Interface contacts:
Residue Y9 in protein 2 interacts with residue S2 in protein 1 (closest heavy-atom distance 4.2 Å).
Residue W147 in protein 2 interacts with residue S9 in protein 1 (closest heavy-atom distance 2.9 Å).
Residue I142 in protein 2 contacts residue W10 in protein 1 (closest heavy-atom distance 4.8 Å).
Residue N66 in protein 2 interacts with residue S2 in protein 1 (closest heavy-atom distance 2.9 Å).
Residue A117 in protein 2 is in contact with residue W10 in protein 1 (closest heavy-atom distance 3.9 Å).
Residue K146 in protein 2 is in contact with residue W10 in protein 1 (closest heavy-atom distance 2.8 Å).
Residue T143 in protein 2 interacts with residue W10 in protein 1 (closest heavy-atom distance 2.8 Å).
Residue Y123 in protein 2 contacts residue W10 in protein 1 (closest heavy-atom distance 3.5 Å).
Residue Y118 in protein 2 is in contact with residue W10 in protein 1 (closest heavy-atom distance 4.3 Å).
Residue Q155 in protein 2 interacts with residue V8 in protein 1 (closest heavy-atom distance 4.6 Å).
Residue Q155 in protein 2 contacts residue L3 in protein 1 (closest heavy-atom distance 4.7 Å).
Residue Q155 in protein 2 contacts residue L5 in protein 1 (closest heavy-atom distance 3.7 Å).
Residue Y116 in protein 2 interacts with residue L5 in protein 1 (closest heavy-atom distance 4.9 Å).
Residue V152 in protein 2 is in contact with residue V8 in protein 1 (closest heavy-atom distance 4.0 Å).
Residue Y99 in protein 2 interacts with residue L3 in protein 1 (closest heavy-atom distance 2.9 Å).
Residue Y74 in protein 2 contacts residue W10 in protein 1 (closest heavy-atom distance 3.9 Å).
Residue Y7 in protein 2 interacts with residue A1 in protein 1 (closest heavy-atom distance 3.0 Å).
Residue W147 in protein 2 interacts with residue V8 in protein 1 (closest heavy-atom distance 3.6 Å).
Residue Y9 in protein 2 interacts with residue L3 in protein 1 (closest heavy-atom distance 4.2 Å).
Residue L156 in protein 2 is in contact with residue L3 in protein 1 (closest heavy-atom distance 3.8 Å).
Residue W147 in protein 2 is in contact with residue W10 in protein 1 (closest heavy-atom distance 3.7 Å).
Residue T73 in protein 2 is in contact with residue S9 in protein 1 (closest heavy-atom distance 5.0 Å).
Residue N77 in protein 2 interacts with residue S9 in protein 1 (closest heavy-atom distance 3.5 Å).
Residue S70 in protein 2 contacts residue L3 in protein 1 (closest heavy-atom distance 4.9 Å).
Residue Y84 in protein 2 is in contact with residue W10 in protein 1 (closest heavy-atom distance 2.7 Å).
Residue W167 in protein 2 contacts residue A1 in protein 1 (closest heavy-atom distance 3.4 Å).
Residue E63 in protein 2 is in contact with residue S2 in protein 1 (closest heavy-atom distance 2.7 Å).
Residue Y171 in protein 2 is in contact with residue A1 in protein 1 (closest heavy-atom distance 2.7 Å).
Residue Y7 in protein 2 contacts residue S2 in protein 1 (closest heavy-atom distance 3.4 Å).
Residue M67 in protein 2 is in contact with residue S2 in protein 1 (closest heavy-atom distance 3.6 Å).
Residue F33 in protein 2 interacts with residue A1 in protein 1 (closest heavy-atom distance 5.0 Å).
Residue Y159 in protein 2 is in contact with residue L3 in protein 1 (closest heavy-atom distance 3.6 Å).
Residue A81 in protein 2 interacts with residue W10 in protein 1 (closest heavy-atom distance 4.4 Å).
Residue T143 in protein 2 interacts with residue S9 in protein 1 (closest heavy-atom distance 4.8 Å).
Residue T73 in protein 2 interacts with residue V8 in protein 1 (closest heavy-atom distance 3.4 Å).
Residue Y159 in protein 2 is in contact with residue S2 in protein 1 (closest heavy-atom distance 4.0 Å).
Residue Y159 in protein 2 contacts residue A1 in protein 1 (closest heavy-atom distance 2.7 Å).
Residue I95 in protein 2 is in contact with residue W10 in protein 1 (closest heavy-atom distance 3.6 Å).
Residue M5 in protein 2 contacts residue A1 in protein 1 (closest heavy-atom distance 4.1 Å).
Residue I80 in protein 2 is in contact with residue S9 in protein 1 (closest heavy-atom distance 3.6 Å).
Residue I80 in protein 2 contacts residue W10 in protein 1 (closest heavy-atom distance 3.6 Å).
Residue Y116 in protein 2 contacts residue W10 in protein 1 (closest heavy-atom distance 4.0 Å).
Residue N77 in protein 2 interacts with residue W10 in protein 1 (closest heavy-atom distance 2.9 Å).
Residue K146 in protein 2 interacts with residue S9 in protein 1 (closest heavy-atom distance 3.5 Å).
Residue Y99 in protein 2 contacts residue S2 in protein 1 (closest heavy-atom distance 3.4 Å).
Residue Q155 in protein 2 is in contact with residue P6 in protein 1 (closest heavy-atom distance 4.5 Å).
Residue N77 in protein 2 contacts residue V8 in protein 1 (closest heavy-atom distance 4.7 Å).
Residue E76 in protein 2 contacts residue S9 in protein 1 (closest heavy-atom distance 4.1 Å).
Residue V152 in protein 2 contacts residue L5 in protein 1 (closest heavy-atom distance 4.3 Å).
Residue L156 in protein 2 is in contact with residue L5 in protein 1 (closest heavy-atom distance 3.9 Å).
Residue N66 in protein 2 contacts residue L5 in protein 1 (closest heavy-atom distance 4.6 Å).
Residue N66 in protein 2 contacts residue N4 in protein 1 (closest heavy-atom distance 3.4 Å).
Residue N66 in protein 2 interacts with residue L3 in protein 1 (closest heavy-atom distance 2.8 Å).
Residue M45 in protein 2 contacts residue S2 in protein 1 (closest heavy-atom distance 4.5 Å).
Residue Y59 in protein 2 contacts residue A1 in protein 1 (closest heavy-atom distance 4.2 Å).
Residue E63 in protein 2 is in contact with residue A1 in protein 1 (closest heavy-atom distance 3.8 Å).

Sequence of protein 2:
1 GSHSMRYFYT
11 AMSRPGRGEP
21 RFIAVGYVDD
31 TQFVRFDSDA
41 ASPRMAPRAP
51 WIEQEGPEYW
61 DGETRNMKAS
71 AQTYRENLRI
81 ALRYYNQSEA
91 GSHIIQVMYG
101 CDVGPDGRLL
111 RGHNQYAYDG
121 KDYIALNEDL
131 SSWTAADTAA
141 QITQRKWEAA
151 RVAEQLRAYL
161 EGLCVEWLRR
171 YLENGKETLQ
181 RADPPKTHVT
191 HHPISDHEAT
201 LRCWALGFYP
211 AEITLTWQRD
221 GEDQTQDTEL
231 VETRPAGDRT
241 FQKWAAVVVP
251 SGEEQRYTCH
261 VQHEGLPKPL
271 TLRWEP

Sequence of protein 1:
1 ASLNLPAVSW

These two protein chains interact to form a complex.